These two protein chains interact to form a complex.

Interface contacts:
Residue E645 in chain A is in contact with residue R359 in chain B (closest heavy-atom distance 3.8 Å).
Residue M604 in chain A interacts with residue Y256 in chain B (closest heavy-atom distance 4.0 Å).
Residue R630 in chain A interacts with residue S262 in chain B (closest heavy-atom distance 3.9 Å).
Residue N607 in chain A interacts with residue S262 in chain B (closest heavy-atom distance 3.5 Å).
Residue W612 in chain A is in contact with residue P263 in chain B (closest heavy-atom distance 3.6 Å).
Residue Q593 in chain A contacts residue Y249 in chain B (closest heavy-atom distance 3.3 Å).
Residue Q593 in chain A is in contact with residue M248 in chain B (closest heavy-atom distance 3.9 Å).
Residue E645 in chain A interacts with residue I356 in chain B (closest heavy-atom distance 3.7 Å).
Residue Q589 in chain A contacts residue Y249 in chain B (closest heavy-atom distance 3.2 Å).
Residue K641 in chain A is in contact with residue I356 in chain B (closest heavy-atom distance 3.6 Å).
Residue R630 in chain A is in contact with residue P263 in chain B (closest heavy-atom distance 3.3 Å).
Residue Y646 in chain A interacts with residue R333 in chain B (closest heavy-atom distance 3.5 Å).
Residue K437 in chain A is in contact with residue N132 in chain B (closest heavy-atom distance 3.8 Å).
Residue Q430 in chain A interacts with residue S246 in chain B (closest heavy-atom distance 3.4 Å).
Residue L779 in chain A is in contact with residue M352 in chain B (closest heavy-atom distance 3.5 Å).
Residue Y429 in chain A interacts with residue Y247 in chain B (closest heavy-atom distance 3.3 Å).
Residue A634 in chain A is in contact with residue P261 in chain B (closest heavy-atom distance 4.0 Å).
Residue M604 in chain A contacts residue K165 in chain B (closest heavy-atom distance 4.2 Å).
Residue E472 in chain A interacts with residue E45 in chain B (closest heavy-atom distance 3.1 Å).
Residue M644 in chain A contacts residue Y249 in chain B (closest heavy-atom distance 3.5 Å).
Residue N650 in chain A contacts residue Q330 in chain B (closest heavy-atom distance 3.8 Å).
Residue H433 in chain A is in contact with residue M1 in chain B (closest heavy-atom distance 3.2 Å).
Residue E645 in chain A interacts with residue G357 in chain B (closest heavy-atom distance 3.0 Å).
Residue N607 in chain A interacts with residue P261 in chain B (closest heavy-atom distance 3.6 Å).
Residue R630 in chain A interacts with residue P261 in chain B (closest heavy-atom distance 3.0 Å).
Residue N637 in chain A contacts residue S257 in chain B (closest heavy-atom distance 3.8 Å).
Residue R627 in chain A is in contact with residue D443 in chain B (closest heavy-atom distance 3.8 Å).
Residue D600 in chain A is in contact with residue S253 in chain B (closest heavy-atom distance 3.9 Å).
Residue K641 in chain A contacts residue G357 in chain B (closest heavy-atom distance 3.5 Å).
Residue F782 in chain A contacts residue K337 in chain B (closest heavy-atom distance 4.1 Å).
Residue K635 in chain A interacts with residue A351 in chain B (closest heavy-atom distance 4.0 Å).
Residue D600 in chain A contacts residue S257 in chain B (closest heavy-atom distance 3.3 Å).
Residue F639 in chain A contacts residue M352 in chain B (closest heavy-atom distance 4.1 Å).
Residue D653 in chain A interacts with residue R359 in chain B (closest heavy-atom distance 4.1 Å).
Residue N637 in chain A interacts with residue T258 in chain B (closest heavy-atom distance 3.2 Å).
Residue M604 in chain A contacts residue K164 in chain B (closest heavy-atom distance 3.8 Å).
Residue H638 in chain A interacts with residue N355 in chain B (closest heavy-atom distance 3.0 Å).
Residue K608 in chain A contacts residue P163 in chain B (closest heavy-atom distance 2.8 Å).
Residue N637 in chain A contacts residue S254 in chain B (closest heavy-atom distance 4.2 Å).
Residue R624 in chain A contacts residue S444 in chain B (closest heavy-atom distance 2.9 Å).
Residue K641 in chain A contacts residue R359 in chain B (closest heavy-atom distance 4.2 Å).
Residue Y429 in chain A contacts residue M248 in chain B (closest heavy-atom distance 4.1 Å).
Residue D600 in chain A interacts with residue S254 in chain B (closest heavy-atom distance 3.1 Å).
Residue H633 in chain A contacts residue P261 in chain B (closest heavy-atom distance 3.1 Å).
Residue V631 in chain A interacts with residue D443 in chain B (closest heavy-atom distance 4.1 Å).
Residue R627 in chain A contacts residue S444 in chain B (closest heavy-atom distance 3.4 Å).
Residue N607 in chain A interacts with residue P263 in chain B (closest heavy-atom distance 3.2 Å).
Residue N648 in chain A is in contact with residue R359 in chain B (closest heavy-atom distance 3.6 Å).
Residue Y429 in chain A interacts with residue S246 in chain B (closest heavy-atom distance 3.2 Å).
Residue N607 in chain A contacts residue Y256 in chain B (closest heavy-atom distance 3.4 Å).
Residue Q649 in chain A contacts residue R329 in chain B (closest heavy-atom distance 3.8 Å).
Residue K608 in chain A is in contact with residue K164 in chain B (closest heavy-atom distance 4.0 Å).
Residue K635 in chain A interacts with residue S350 in chain B (closest heavy-atom distance 4.1 Å).
Residue H638 in chain A contacts residue V354 in chain B (closest heavy-atom distance 3.4 Å).
Residue N607 in chain A contacts residue I260 in chain B (closest heavy-atom distance 4.1 Å).
Residue E472 in chain A interacts with residue T44 in chain B (closest heavy-atom distance 3.5 Å).
Residue G432 in chain A contacts residue M248 in chain B (closest heavy-atom distance 3.5 Å).
Residue H638 in chain A is in contact with residue M352 in chain B (closest heavy-atom distance 3.8 Å).
Residue R627 in chain A is in contact with residue Q442 in chain B (closest heavy-atom distance 4.0 Å).
Residue H638 in chain A is in contact with residue I356 in chain B (closest heavy-atom distance 3.5 Å).

Sequence of chain B:
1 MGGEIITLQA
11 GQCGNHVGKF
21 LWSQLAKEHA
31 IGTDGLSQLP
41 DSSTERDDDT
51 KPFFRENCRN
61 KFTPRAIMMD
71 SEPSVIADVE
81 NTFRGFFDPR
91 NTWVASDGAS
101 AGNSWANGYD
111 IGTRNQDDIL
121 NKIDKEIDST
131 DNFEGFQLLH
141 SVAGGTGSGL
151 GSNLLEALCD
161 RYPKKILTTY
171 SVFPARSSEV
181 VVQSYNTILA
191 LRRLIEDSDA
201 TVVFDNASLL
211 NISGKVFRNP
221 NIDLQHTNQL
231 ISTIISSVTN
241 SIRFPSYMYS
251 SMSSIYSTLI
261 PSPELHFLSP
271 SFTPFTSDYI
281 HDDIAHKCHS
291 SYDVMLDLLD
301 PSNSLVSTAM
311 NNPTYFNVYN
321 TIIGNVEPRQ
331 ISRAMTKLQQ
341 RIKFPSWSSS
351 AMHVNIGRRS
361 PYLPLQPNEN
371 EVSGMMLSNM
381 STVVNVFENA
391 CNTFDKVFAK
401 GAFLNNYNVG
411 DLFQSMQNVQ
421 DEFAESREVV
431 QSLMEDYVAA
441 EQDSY

Sequence of chain A:
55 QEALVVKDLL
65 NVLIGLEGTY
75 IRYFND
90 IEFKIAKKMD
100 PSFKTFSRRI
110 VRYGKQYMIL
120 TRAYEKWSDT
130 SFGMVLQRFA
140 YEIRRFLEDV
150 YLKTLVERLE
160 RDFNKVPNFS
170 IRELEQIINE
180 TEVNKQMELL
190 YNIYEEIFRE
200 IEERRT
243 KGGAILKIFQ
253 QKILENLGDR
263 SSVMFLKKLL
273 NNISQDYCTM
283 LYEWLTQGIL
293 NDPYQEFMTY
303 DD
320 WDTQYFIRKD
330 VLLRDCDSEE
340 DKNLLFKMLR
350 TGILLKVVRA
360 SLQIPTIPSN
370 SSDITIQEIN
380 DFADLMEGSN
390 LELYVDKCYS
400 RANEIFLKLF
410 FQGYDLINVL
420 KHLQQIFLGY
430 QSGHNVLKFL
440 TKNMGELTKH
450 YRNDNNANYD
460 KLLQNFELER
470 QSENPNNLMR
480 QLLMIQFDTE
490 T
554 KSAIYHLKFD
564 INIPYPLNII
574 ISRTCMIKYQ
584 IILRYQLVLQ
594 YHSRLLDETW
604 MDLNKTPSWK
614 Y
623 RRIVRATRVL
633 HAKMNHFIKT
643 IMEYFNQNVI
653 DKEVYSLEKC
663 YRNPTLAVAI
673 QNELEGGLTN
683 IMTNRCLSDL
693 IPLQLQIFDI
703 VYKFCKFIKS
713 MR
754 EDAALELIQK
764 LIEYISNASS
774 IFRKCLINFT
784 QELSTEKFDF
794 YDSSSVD